Sequence of protein 2:
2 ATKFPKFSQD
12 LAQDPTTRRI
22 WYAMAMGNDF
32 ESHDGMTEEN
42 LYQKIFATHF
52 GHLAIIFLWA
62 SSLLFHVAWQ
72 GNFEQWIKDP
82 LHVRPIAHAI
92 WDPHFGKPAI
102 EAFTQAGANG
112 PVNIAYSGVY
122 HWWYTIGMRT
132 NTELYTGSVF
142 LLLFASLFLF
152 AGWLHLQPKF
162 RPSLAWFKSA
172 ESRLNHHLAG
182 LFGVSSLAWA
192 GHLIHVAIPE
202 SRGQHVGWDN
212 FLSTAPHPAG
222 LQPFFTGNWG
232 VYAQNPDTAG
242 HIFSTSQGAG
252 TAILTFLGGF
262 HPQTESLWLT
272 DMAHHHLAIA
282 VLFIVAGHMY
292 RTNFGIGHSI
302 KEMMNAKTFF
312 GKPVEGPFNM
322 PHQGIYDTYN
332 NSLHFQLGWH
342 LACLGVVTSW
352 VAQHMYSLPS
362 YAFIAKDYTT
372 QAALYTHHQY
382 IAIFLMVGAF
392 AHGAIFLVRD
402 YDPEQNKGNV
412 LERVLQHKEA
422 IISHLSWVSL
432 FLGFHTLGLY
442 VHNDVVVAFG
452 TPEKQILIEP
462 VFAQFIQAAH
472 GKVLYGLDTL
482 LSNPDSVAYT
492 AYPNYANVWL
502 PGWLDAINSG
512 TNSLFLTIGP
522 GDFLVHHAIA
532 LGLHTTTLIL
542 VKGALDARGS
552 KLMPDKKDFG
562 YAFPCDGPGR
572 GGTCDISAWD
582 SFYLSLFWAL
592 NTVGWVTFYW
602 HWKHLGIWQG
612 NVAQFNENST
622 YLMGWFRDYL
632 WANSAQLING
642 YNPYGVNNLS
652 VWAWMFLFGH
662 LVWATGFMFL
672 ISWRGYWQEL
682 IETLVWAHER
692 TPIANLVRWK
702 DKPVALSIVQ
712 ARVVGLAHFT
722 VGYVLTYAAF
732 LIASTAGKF

Sequence of protein 1:
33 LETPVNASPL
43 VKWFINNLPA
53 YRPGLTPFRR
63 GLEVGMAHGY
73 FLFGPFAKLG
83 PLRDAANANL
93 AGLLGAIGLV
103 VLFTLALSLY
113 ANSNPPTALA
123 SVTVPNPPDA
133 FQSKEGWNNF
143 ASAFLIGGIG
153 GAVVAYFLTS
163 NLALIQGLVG

Interface contacts:
Residue D210 in protein 2 contacts residue G172 in protein 1 (closest heavy-atom distance 4.2 Å).
Residue T137 in protein 2 is in contact with residue L170 in protein 1 (closest heavy-atom distance 5.0 Å).
Residue T137 in protein 2 is in contact with residue V171 in protein 1 (closest heavy-atom distance 3.2 Å).
Residue H206 in protein 2 contacts residue G172 in protein 1 (closest heavy-atom distance 4.6 Å).
Residue W209 in protein 2 interacts with residue G172 in protein 1 (closest heavy-atom distance 3.1 Å).
Residue D210 in protein 2 contacts residue Q168 in protein 1 (closest heavy-atom distance 3.6 Å).
Residue F161 in protein 2 contacts residue W45 in protein 1 (closest heavy-atom distance 4.1 Å).
Residue W209 in protein 2 interacts with residue V171 in protein 1 (closest heavy-atom distance 3.4 Å).
Residue G208 in protein 2 interacts with residue G172 in protein 1 (closest heavy-atom distance 3.7 Å).
Residue W209 in protein 2 interacts with residue Q168 in protein 1 (closest heavy-atom distance 2.9 Å).

This data describes a binding interaction between two proteins.